Interface contacts:
Residue I631 in chain B contacts residue S562 in chain A (closest heavy-atom distance 3.8 Å).
Residue Y555 in chain B interacts with residue K634 in chain A (closest heavy-atom distance 3.8 Å).
Residue Q613 in chain B is in contact with residue G624 in chain A (closest heavy-atom distance 3.3 Å).
Residue F453 in chain B is in contact with residue I435 in chain A (closest heavy-atom distance 3.8 Å).
Residue L460 in chain B contacts residue K634 in chain A (closest heavy-atom distance 3.5 Å).
Residue F602 in chain B interacts with residue K634 in chain A (closest heavy-atom distance 3.8 Å).
Residue F453 in chain B interacts with residue K439 in chain A (closest heavy-atom distance 3.7 Å).
Residue S562 in chain B is in contact with residue I631 in chain A (closest heavy-atom distance 3.8 Å).
Residue I605 in chain B contacts residue S627 in chain A (closest heavy-atom distance 3.5 Å).
Residue S630 in chain B interacts with residue I605 in chain A (closest heavy-atom distance 3.5 Å).
Residue I605 in chain B interacts with residue I631 in chain A (closest heavy-atom distance 3.6 Å).
Residue K609 in chain B is in contact with residue S627 in chain A (closest heavy-atom distance 3.4 Å).
Residue M456 in chain B interacts with residue I626 in chain A (closest heavy-atom distance 3.7 Å).
Residue K439 in chain B is in contact with residue D454 in chain A (closest heavy-atom distance 3.7 Å).
Residue K634 in chain B interacts with residue Y464 in chain A (closest heavy-atom distance 3.0 Å).
Residue L636 in chain B is in contact with residue Y464 in chain A (closest heavy-atom distance 3.7 Å).
Residue K634 in chain B contacts residue Y555 in chain A (closest heavy-atom distance 3.8 Å).
Residue A635 in chain B contacts residue V559 in chain A (closest heavy-atom distance 3.3 Å).
Residue I435 in chain B interacts with residue F453 in chain A (closest heavy-atom distance 3.8 Å).
Residue N459 in chain B interacts with residue K634 in chain A (closest heavy-atom distance 3.2 Å).
Residue I449 in chain B is in contact with residue Q442 in chain A (closest heavy-atom distance 3.2 Å).
Residue L636 in chain B is in contact with residue L563 in chain A (closest heavy-atom distance 3.8 Å).
Residue S627 in chain B interacts with residue K609 in chain A (closest heavy-atom distance 3.4 Å).
Residue L616 in chain B is in contact with residue L616 in chain A (closest heavy-atom distance 3.7 Å).
Residue M598 in chain B is in contact with residue K634 in chain A (closest heavy-atom distance 3.6 Å).
Residue L438 in chain B is in contact with residue F453 in chain A (closest heavy-atom distance 3.5 Å).
Residue F602 in chain B is in contact with residue I631 in chain A (closest heavy-atom distance 3.3 Å).
Residue K634 in chain B interacts with residue M598 in chain A (closest heavy-atom distance 3.6 Å).
Residue Y464 in chain B interacts with residue A635 in chain A (closest heavy-atom distance 3.6 Å).
Residue G624 in chain B is in contact with residue Q613 in chain A (closest heavy-atom distance 3.3 Å).
Residue S588 in chain B contacts residue A635 in chain A (closest heavy-atom distance 3.9 Å).
Residue F453 in chain B contacts residue L438 in chain A (closest heavy-atom distance 3.5 Å).
Residue Q442 in chain B is in contact with residue V446 in chain A (closest heavy-atom distance 3.4 Å).
Residue K634 in chain B contacts residue L460 in chain A (closest heavy-atom distance 3.5 Å).
Residue V559 in chain B interacts with residue L636 in chain A (closest heavy-atom distance 3.6 Å).
Residue Y464 in chain B is in contact with residue K634 in chain A (closest heavy-atom distance 3.0 Å).
Residue G624 in chain B contacts residue K609 in chain A (closest heavy-atom distance 3.7 Å).
Residue A635 in chain B contacts residue Y464 in chain A (closest heavy-atom distance 3.6 Å).
Residue K609 in chain B contacts residue G624 in chain A (closest heavy-atom distance 3.7 Å).
Residue K637 in chain B contacts residue Y464 in chain A (closest heavy-atom distance 3.5 Å).
Residue T632 in chain B interacts with residue S562 in chain A (closest heavy-atom distance 3.5 Å).
Residue Q613 in chain B contacts residue S620 in chain A (closest heavy-atom distance 2.4 Å).
Residue S627 in chain B contacts residue I605 in chain A (closest heavy-atom distance 3.5 Å).
Residue V559 in chain B interacts with residue A635 in chain A (closest heavy-atom distance 3.3 Å).
Residue S620 in chain B contacts residue Q613 in chain A (closest heavy-atom distance 2.4 Å).
Residue D454 in chain B interacts with residue K439 in chain A (closest heavy-atom distance 3.7 Å).
Residue L563 in chain B is in contact with residue L636 in chain A (closest heavy-atom distance 3.8 Å).
Residue K634 in chain B contacts residue N459 in chain A (closest heavy-atom distance 3.2 Å).
Residue K634 in chain B is in contact with residue F602 in chain A (closest heavy-atom distance 3.8 Å).
Residue S562 in chain B interacts with residue T632 in chain A (closest heavy-atom distance 3.5 Å).
Residue Y464 in chain B is in contact with residue K637 in chain A (closest heavy-atom distance 3.5 Å).
Residue K439 in chain B contacts residue F453 in chain A (closest heavy-atom distance 3.7 Å).
Residue L636 in chain B interacts with residue V559 in chain A (closest heavy-atom distance 3.6 Å).
Residue I626 in chain B interacts with residue M456 in chain A (closest heavy-atom distance 3.7 Å).
Residue I605 in chain B contacts residue S630 in chain A (closest heavy-atom distance 3.5 Å).
Residue I631 in chain B is in contact with residue I605 in chain A (closest heavy-atom distance 3.6 Å).
Residue Y464 in chain B interacts with residue L636 in chain A (closest heavy-atom distance 3.7 Å).
Residue Q442 in chain B is in contact with residue I449 in chain A (closest heavy-atom distance 3.2 Å).
Residue I631 in chain B interacts with residue F602 in chain A (closest heavy-atom distance 3.3 Å).
Residue V446 in chain B is in contact with residue Q442 in chain A (closest heavy-atom distance 3.4 Å).

Sequence of chain A:
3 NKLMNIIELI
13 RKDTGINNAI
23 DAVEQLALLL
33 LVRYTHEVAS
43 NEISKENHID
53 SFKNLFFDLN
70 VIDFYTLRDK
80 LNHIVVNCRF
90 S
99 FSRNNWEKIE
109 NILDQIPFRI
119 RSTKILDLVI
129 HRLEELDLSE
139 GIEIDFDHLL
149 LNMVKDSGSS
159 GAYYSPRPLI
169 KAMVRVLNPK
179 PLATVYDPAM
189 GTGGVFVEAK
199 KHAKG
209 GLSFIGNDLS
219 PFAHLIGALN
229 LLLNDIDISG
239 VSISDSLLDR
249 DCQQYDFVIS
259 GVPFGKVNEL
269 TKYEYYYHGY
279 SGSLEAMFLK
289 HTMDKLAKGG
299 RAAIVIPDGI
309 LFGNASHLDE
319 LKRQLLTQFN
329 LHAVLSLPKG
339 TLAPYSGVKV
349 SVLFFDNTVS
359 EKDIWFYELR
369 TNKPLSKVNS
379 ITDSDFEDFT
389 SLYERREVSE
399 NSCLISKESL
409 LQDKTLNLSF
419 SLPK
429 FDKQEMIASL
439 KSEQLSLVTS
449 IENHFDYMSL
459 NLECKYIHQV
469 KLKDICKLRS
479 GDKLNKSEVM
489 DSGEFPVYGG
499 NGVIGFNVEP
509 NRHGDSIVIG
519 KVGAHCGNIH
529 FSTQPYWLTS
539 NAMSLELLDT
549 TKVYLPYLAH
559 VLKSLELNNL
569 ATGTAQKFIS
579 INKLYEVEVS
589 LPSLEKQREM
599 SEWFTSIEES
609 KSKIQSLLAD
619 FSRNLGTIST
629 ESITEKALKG

This data describes a binding interaction between two proteins.

Sequence of chain B:
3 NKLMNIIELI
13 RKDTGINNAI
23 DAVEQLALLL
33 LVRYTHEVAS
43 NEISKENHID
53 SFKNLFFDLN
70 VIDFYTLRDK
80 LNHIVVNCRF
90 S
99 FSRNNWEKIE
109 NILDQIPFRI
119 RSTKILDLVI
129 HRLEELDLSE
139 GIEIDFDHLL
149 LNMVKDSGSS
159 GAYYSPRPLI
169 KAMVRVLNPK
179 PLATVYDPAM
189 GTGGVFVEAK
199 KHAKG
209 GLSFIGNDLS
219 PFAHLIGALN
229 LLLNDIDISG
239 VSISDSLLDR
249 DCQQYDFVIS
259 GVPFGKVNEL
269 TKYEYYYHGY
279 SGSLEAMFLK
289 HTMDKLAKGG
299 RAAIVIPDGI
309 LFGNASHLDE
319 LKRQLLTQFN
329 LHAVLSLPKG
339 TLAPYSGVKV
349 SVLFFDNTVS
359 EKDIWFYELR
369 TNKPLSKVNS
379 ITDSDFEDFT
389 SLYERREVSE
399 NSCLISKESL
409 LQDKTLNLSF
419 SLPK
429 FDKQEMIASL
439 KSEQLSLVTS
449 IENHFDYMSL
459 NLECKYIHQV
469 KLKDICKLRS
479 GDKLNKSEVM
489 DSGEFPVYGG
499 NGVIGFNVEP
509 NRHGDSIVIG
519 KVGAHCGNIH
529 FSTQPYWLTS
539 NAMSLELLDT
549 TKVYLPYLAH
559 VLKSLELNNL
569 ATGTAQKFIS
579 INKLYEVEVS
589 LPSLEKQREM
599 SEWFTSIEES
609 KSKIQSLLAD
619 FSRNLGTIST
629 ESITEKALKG